Sequence of protein 2:
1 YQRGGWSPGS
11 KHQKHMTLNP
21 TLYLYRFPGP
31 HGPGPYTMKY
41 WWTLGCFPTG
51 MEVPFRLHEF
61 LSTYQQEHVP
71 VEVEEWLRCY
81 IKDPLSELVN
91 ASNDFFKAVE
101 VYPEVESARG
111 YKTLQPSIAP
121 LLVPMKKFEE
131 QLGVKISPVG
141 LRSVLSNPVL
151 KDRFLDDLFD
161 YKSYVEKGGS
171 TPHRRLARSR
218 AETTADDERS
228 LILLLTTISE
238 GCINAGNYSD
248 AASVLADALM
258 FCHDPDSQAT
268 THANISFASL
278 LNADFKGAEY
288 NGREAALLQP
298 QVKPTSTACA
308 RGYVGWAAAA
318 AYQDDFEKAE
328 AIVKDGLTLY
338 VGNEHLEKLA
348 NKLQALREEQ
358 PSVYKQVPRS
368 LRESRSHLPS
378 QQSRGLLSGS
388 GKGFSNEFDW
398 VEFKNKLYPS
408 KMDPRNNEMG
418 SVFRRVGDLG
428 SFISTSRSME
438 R

Sequence of protein 1:
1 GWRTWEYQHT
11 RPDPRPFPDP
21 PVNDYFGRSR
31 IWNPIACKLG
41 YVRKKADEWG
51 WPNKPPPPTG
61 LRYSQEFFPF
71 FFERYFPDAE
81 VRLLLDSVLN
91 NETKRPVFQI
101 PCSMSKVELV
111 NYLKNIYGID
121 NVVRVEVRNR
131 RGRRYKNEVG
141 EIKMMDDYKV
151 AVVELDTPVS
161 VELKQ

This data describes a binding interaction between two proteins.

Residue-level contacts at the interface:
Residue R56 in protein 2 contacts residue E138 in protein 1 (closest heavy-atom distance 3.3 Å).
Residue P54 in protein 2 is in contact with residue G140 in protein 1 (closest heavy-atom distance 3.1 Å).
Residue F55 in protein 2 is in contact with residue G140 in protein 1 (closest heavy-atom distance 5.0 Å).
Residue V53 in protein 2 interacts with residue V139 in protein 1 (closest heavy-atom distance 4.1 Å).
Residue L57 in protein 2 is in contact with residue V139 in protein 1 (closest heavy-atom distance 4.7 Å).
Residue P54 in protein 2 contacts residue K136 in protein 1 (closest heavy-atom distance 3.6 Å).
Residue P54 in protein 2 interacts with residue E138 in protein 1 (closest heavy-atom distance 4.5 Å).
Residue F55 in protein 2 contacts residue E138 in protein 1 (closest heavy-atom distance 3.9 Å).
Residue V53 in protein 2 contacts residue G140 in protein 1 (closest heavy-atom distance 3.6 Å).
Residue F60 in protein 2 interacts with residue E138 in protein 1 (closest heavy-atom distance 3.9 Å).
Residue P54 in protein 2 is in contact with residue V139 in protein 1 (closest heavy-atom distance 3.2 Å).
Residue L57 in protein 2 is in contact with residue E138 in protein 1 (closest heavy-atom distance 3.5 Å).
Residue F55 in protein 2 contacts residue V139 in protein 1 (closest heavy-atom distance 3.6 Å).